Sequence of chain B:
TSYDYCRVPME

Sequence of chain A:
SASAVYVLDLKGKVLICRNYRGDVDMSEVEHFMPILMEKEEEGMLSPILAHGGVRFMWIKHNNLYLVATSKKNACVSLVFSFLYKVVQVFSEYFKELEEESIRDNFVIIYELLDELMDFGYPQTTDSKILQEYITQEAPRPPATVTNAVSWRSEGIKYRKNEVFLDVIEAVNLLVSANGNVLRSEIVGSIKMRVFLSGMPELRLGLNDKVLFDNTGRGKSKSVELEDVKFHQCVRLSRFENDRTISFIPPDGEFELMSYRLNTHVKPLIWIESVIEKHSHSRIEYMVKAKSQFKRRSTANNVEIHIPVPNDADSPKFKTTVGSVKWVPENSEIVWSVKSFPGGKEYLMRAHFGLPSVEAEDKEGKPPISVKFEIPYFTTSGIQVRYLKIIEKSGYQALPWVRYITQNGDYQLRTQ

This data describes a binding interaction between two proteins.

Interface contacts:
Residue V409 in chain A interacts with residue R14 in chain B (closest heavy-atom distance 4.9 Å).
Residue P407 in chain A contacts residue M17 in chain B (closest heavy-atom distance 4.5 Å).
Residue R410 in chain A interacts with residue D11 in chain B (closest heavy-atom distance 3.2 Å).
Residue L173 in chain A contacts residue Y12 in chain B (closest heavy-atom distance 3.8 Å).
Residue R410 in chain A contacts residue S9 in chain B (closest heavy-atom distance 3.7 Å).
Residue Y394 in chain A is in contact with residue E18 in chain B (closest heavy-atom distance 3.9 Å).
Residue V409 in chain A is in contact with residue C13 in chain B (closest heavy-atom distance 2.8 Å).
Residue V392 in chain A contacts residue V15 in chain B (closest heavy-atom distance 3.9 Å).
Residue L395 in chain A is in contact with residue V15 in chain B (closest heavy-atom distance 3.9 Å).
Residue W408 in chain A interacts with residue Y12 in chain B (closest heavy-atom distance 3.8 Å).
Residue W408 in chain A contacts residue C13 in chain B (closest heavy-atom distance 3.4 Å).
Residue Y394 in chain A interacts with residue P16 in chain B (closest heavy-atom distance 3.3 Å).
Residue R393 in chain A is in contact with residue E18 in chain B (closest heavy-atom distance 3.4 Å).
Residue L395 in chain A interacts with residue P16 in chain B (closest heavy-atom distance 3.1 Å).
Residue A405 in chain A interacts with residue M17 in chain B (closest heavy-atom distance 3.0 Å).
Residue F172 in chain A interacts with residue Y12 in chain B (closest heavy-atom distance 3.7 Å).
Residue L406 in chain A contacts residue R14 in chain B (closest heavy-atom distance 3.4 Å).
Residue L395 in chain A interacts with residue M17 in chain B (closest heavy-atom distance 3.2 Å).
Residue R410 in chain A is in contact with residue Y10 in chain B (closest heavy-atom distance 3.0 Å).
Residue K396 in chain A interacts with residue E18 in chain B (closest heavy-atom distance 3.7 Å).
Residue D174 in chain A interacts with residue Y12 in chain B (closest heavy-atom distance 2.6 Å).
Residue Y384 in chain A contacts residue D11 in chain B (closest heavy-atom distance 3.3 Å).
Residue E381 in chain A contacts residue Y10 in chain B (closest heavy-atom distance 2.9 Å).
Residue V409 in chain A contacts residue D11 in chain B (closest heavy-atom distance 4.3 Å).
Residue I412 in chain A is in contact with residue Y10 in chain B (closest heavy-atom distance 3.8 Å).
Residue K396 in chain A contacts residue M17 in chain B (closest heavy-atom distance 4.1 Å).
Residue R410 in chain A contacts residue Y12 in chain B (closest heavy-atom distance 3.3 Å).
Residue R393 in chain A interacts with residue V15 in chain B (closest heavy-atom distance 4.3 Å).
Residue P407 in chain A is in contact with residue R14 in chain B (closest heavy-atom distance 3.2 Å).
Residue R410 in chain A contacts residue T8 in chain B (closest heavy-atom distance 3.1 Å).
Residue W408 in chain A interacts with residue V15 in chain B (closest heavy-atom distance 3.7 Å).
Residue W408 in chain A contacts residue R14 in chain B (closest heavy-atom distance 3.8 Å).
Residue P407 in chain A is in contact with residue V15 in chain B (closest heavy-atom distance 3.2 Å).
Residue P407 in chain A contacts residue P16 in chain B (closest heavy-atom distance 4.6 Å).
Residue V409 in chain A interacts with residue Y12 in chain B (closest heavy-atom distance 3.4 Å).
Residue R393 in chain A interacts with residue P16 in chain B (closest heavy-atom distance 3.2 Å).
Residue Y394 in chain A interacts with residue M17 in chain B (closest heavy-atom distance 4.4 Å).
Residue Y384 in chain A contacts residue Y10 in chain B (closest heavy-atom distance 3.7 Å).
Residue R201 in chain A contacts residue Y12 in chain B (closest heavy-atom distance 4.9 Å).
Residue I397 in chain A is in contact with residue M17 in chain B (closest heavy-atom distance 4.1 Å).
Residue L173 in chain A contacts residue V15 in chain B (closest heavy-atom distance 4.8 Å).
Residue V409 in chain A interacts with residue V15 in chain B (closest heavy-atom distance 4.2 Å).
Residue R410 in chain A contacts residue C13 in chain B (closest heavy-atom distance 5.0 Å).
Residue P383 in chain A is in contact with residue Y10 in chain B (closest heavy-atom distance 3.7 Å).
Residue P407 in chain A contacts residue C13 in chain B (closest heavy-atom distance 4.6 Å).
Residue L406 in chain A contacts residue M17 in chain B (closest heavy-atom distance 4.6 Å).
Residue N308 in chain A interacts with residue Y10 in chain B (closest heavy-atom distance 3.0 Å).
Residue Y394 in chain A is in contact with residue V15 in chain B (closest heavy-atom distance 4.0 Å).